Sequence of chain B:
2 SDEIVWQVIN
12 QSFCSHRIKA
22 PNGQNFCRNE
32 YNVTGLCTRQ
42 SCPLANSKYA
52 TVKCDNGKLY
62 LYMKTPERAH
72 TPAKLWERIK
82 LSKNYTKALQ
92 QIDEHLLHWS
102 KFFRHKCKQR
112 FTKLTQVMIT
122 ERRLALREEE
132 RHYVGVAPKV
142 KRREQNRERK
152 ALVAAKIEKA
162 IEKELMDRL

The following describes two proteins that form a bound complex.

Residue-level contacts at the interface:
Residue K160 in chain B contacts residue G106 in chain A (closest heavy-atom distance 4.8 Å).
Residue K157 in chain B is in contact with residue A12 in chain A (closest heavy-atom distance 4.9 Å).
Residue E159 in chain B contacts residue A12 in chain A (closest heavy-atom distance 4.9 Å).
Residue K160 in chain B is in contact with residue K105 in chain A (closest heavy-atom distance 3.8 Å).
Residue K157 in chain B contacts residue K105 in chain A (closest heavy-atom distance 4.7 Å).
Residue E159 in chain B is in contact with residue K13 in chain A (closest heavy-atom distance 3.4 Å).

Sequence of chain A:
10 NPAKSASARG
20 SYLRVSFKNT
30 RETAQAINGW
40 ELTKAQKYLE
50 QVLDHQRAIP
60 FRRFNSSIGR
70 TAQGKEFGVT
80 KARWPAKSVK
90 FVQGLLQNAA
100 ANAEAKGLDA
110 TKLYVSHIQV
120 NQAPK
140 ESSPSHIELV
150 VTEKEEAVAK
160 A